Contacts between the two chains:
Residue Y110 in the second protein contacts residue N146 in the first protein (closest heavy-atom distance 3.6 Å).
Residue L121 in the second protein interacts with residue L132 in the first protein (closest heavy-atom distance 3.7 Å).
Residue L107 in the second protein interacts with residue L149 in the first protein (closest heavy-atom distance 3.5 Å).
Residue E136 in the second protein is in contact with residue N118 in the first protein (closest heavy-atom distance 2.7 Å).
Residue L93 in the second protein is in contact with residue L160 in the first protein (closest heavy-atom distance 3.9 Å).
Residue L139 in the second protein interacts with residue L114 in the first protein (closest heavy-atom distance 3.6 Å).
Residue N118 in the second protein interacts with residue E136 in the first protein (closest heavy-atom distance 2.7 Å).
Residue L139 in the second protein interacts with residue A117 in the first protein (closest heavy-atom distance 3.8 Å).
Residue L97 in the second protein is in contact with residue L160 in the first protein (closest heavy-atom distance 3.5 Å).
Residue E122 in the second protein interacts with residue E136 in the first protein (closest heavy-atom distance 3.0 Å).
Residue E136 in the second protein interacts with residue E122 in the first protein (closest heavy-atom distance 3.0 Å).
Residue K125 in the second protein interacts with residue E136 in the first protein (closest heavy-atom distance 3.8 Å).
Residue L132 in the second protein contacts residue L121 in the first protein (closest heavy-atom distance 3.7 Å).
Residue L107 in the second protein interacts with residue E150 in the first protein (closest heavy-atom distance 3.6 Å).
Residue A117 in the second protein contacts residue L139 in the first protein (closest heavy-atom distance 3.8 Å).
Residue I143 in the second protein is in contact with residue L114 in the first protein (closest heavy-atom distance 3.5 Å).
Residue E136 in the second protein is in contact with residue K125 in the first protein (closest heavy-atom distance 3.8 Å).
Residue T128 in the second protein contacts residue T128 in the first protein (closest heavy-atom distance 3.9 Å).
Residue L93 in the second protein contacts residue V163 in the first protein (closest heavy-atom distance 3.5 Å).
Residue L121 in the second protein contacts residue E136 in the first protein (closest heavy-atom distance 3.6 Å).
Residue L114 in the second protein interacts with residue I143 in the first protein (closest heavy-atom distance 3.5 Å).
Residue E157 in the second protein interacts with residue R101 in the first protein (closest heavy-atom distance 3.0 Å).
Residue T100 in the second protein is in contact with residue L153 in the first protein (closest heavy-atom distance 3.5 Å).
Residue N118 in the second protein is in contact with residue N140 in the first protein (closest heavy-atom distance 2.8 Å).
Residue E157 in the second protein is in contact with residue K104 in the first protein (closest heavy-atom distance 3.2 Å).
Residue N118 in the second protein is in contact with residue L139 in the first protein (closest heavy-atom distance 3.7 Å).
Residue E157 in the second protein contacts residue L97 in the first protein (closest heavy-atom distance 3.7 Å).
Residue L153 in the second protein interacts with residue I103 in the first protein (closest heavy-atom distance 3.3 Å).
Residue V111 in the second protein contacts residue I143 in the first protein (closest heavy-atom distance 3.7 Å).
Residue V161 in the second protein is in contact with residue R101 in the first protein (closest heavy-atom distance 3.6 Å).
Residue A142 in the second protein is in contact with residue L114 in the first protein (closest heavy-atom distance 3.9 Å).
Residue L139 in the second protein is in contact with residue N118 in the first protein (closest heavy-atom distance 3.7 Å).
Residue D154 in the second protein interacts with residue K104 in the first protein (closest heavy-atom distance 3.3 Å).
Residue L114 in the second protein contacts residue A142 in the first protein (closest heavy-atom distance 3.9 Å).
Residue R101 in the second protein is in contact with residue E157 in the first protein (closest heavy-atom distance 3.0 Å).
Residue E150 in the second protein interacts with residue H108 in the first protein (closest heavy-atom distance 2.9 Å).
Residue N146 in the second protein interacts with residue L107 in the first protein (closest heavy-atom distance 3.3 Å).
Residue L149 in the second protein contacts residue L107 in the first protein (closest heavy-atom distance 3.5 Å).
Residue R101 in the second protein is in contact with residue V161 in the first protein (closest heavy-atom distance 3.6 Å).
Residue L160 in the second protein contacts residue L93 in the first protein (closest heavy-atom distance 3.9 Å).
Residue N140 in the second protein contacts residue N118 in the first protein (closest heavy-atom distance 2.8 Å).
Residue K104 in the second protein contacts residue D154 in the first protein (closest heavy-atom distance 3.3 Å).
Residue K125 in the second protein contacts residue L132 in the first protein (closest heavy-atom distance 3.5 Å).
Residue L107 in the second protein contacts residue N146 in the first protein (closest heavy-atom distance 3.3 Å).
Residue E136 in the second protein contacts residue L121 in the first protein (closest heavy-atom distance 3.6 Å).
Residue H108 in the second protein is in contact with residue E150 in the first protein (closest heavy-atom distance 2.9 Å).
Residue L97 in the second protein is in contact with residue E157 in the first protein (closest heavy-atom distance 3.7 Å).
Residue L121 in the second protein is in contact with residue L139 in the first protein (closest heavy-atom distance 3.9 Å).
Residue I103 in the second protein interacts with residue L153 in the first protein (closest heavy-atom distance 3.3 Å).
Residue V163 in the second protein is in contact with residue L93 in the first protein (closest heavy-atom distance 3.5 Å).
Residue L160 in the second protein is in contact with residue L97 in the first protein (closest heavy-atom distance 3.5 Å).
Residue L132 in the second protein interacts with residue K125 in the first protein (closest heavy-atom distance 3.5 Å).
Residue E150 in the second protein contacts residue L107 in the first protein (closest heavy-atom distance 3.6 Å).
Residue K104 in the second protein contacts residue E157 in the first protein (closest heavy-atom distance 3.2 Å).
Residue L153 in the second protein contacts residue T100 in the first protein (closest heavy-atom distance 3.5 Å).
Residue I143 in the second protein is in contact with residue V111 in the first protein (closest heavy-atom distance 3.7 Å).
Residue K104 in the second protein contacts residue L153 in the first protein (closest heavy-atom distance 3.8 Å).
Residue L153 in the second protein contacts residue K104 in the first protein (closest heavy-atom distance 3.8 Å).
Residue L114 in the second protein is in contact with residue L139 in the first protein (closest heavy-atom distance 3.6 Å).
Residue N146 in the second protein is in contact with residue Y110 in the first protein (closest heavy-atom distance 3.6 Å).

The following describes two proteins that form a bound complex.

Sequence of the first protein:
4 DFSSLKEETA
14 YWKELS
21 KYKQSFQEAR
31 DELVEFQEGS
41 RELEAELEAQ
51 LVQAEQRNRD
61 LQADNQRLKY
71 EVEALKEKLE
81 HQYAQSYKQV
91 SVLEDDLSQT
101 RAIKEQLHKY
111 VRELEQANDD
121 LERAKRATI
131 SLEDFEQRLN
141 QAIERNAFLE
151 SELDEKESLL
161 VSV

Sequence of the second protein:
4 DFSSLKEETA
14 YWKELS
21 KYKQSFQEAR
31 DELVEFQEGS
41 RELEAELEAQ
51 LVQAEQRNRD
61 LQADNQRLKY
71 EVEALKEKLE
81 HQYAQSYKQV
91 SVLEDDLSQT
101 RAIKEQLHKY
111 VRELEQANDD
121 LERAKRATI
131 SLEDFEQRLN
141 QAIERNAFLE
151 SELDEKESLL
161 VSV